Sequence of the second protein:
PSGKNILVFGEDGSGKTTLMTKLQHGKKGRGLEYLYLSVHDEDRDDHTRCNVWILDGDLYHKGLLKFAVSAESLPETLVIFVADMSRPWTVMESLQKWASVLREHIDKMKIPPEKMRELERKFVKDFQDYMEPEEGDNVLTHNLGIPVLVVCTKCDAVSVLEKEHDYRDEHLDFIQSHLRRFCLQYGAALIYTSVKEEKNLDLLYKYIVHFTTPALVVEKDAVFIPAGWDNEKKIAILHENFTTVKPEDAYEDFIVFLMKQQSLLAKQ

The following describes two proteins that form a bound complex.

Sequence of the first protein:
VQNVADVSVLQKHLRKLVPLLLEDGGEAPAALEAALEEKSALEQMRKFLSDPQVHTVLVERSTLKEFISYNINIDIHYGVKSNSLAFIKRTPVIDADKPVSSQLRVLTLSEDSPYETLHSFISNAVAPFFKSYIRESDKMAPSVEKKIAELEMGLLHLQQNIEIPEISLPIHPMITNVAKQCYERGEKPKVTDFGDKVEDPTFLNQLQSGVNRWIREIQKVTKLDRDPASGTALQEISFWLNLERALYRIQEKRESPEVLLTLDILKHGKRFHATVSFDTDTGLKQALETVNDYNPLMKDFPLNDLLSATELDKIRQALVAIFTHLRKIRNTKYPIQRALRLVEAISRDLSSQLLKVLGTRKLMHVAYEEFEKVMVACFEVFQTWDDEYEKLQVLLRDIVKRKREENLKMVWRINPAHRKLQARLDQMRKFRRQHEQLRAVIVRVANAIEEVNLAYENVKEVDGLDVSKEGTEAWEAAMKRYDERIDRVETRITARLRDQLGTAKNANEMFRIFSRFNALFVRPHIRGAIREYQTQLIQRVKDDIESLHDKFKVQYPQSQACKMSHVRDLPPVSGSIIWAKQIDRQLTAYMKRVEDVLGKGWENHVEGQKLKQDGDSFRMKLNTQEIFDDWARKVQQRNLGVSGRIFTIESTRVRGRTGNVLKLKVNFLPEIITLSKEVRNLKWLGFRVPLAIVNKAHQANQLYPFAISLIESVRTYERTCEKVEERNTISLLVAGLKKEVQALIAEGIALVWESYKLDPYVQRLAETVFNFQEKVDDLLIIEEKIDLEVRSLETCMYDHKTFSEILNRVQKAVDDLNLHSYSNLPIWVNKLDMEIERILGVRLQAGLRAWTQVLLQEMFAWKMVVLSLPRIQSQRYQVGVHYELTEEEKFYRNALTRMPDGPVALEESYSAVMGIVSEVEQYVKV

Contacts between the two chains:
Residue K1052 in the first protein is in contact with residue L89 in the second protein (closest heavy-atom distance 4.9 Å).
Residue I820 in the first protein is in contact with residue K372 in the second protein (closest heavy-atom distance 5.0 Å).
Residue A1039 in the first protein is in contact with residue G83 in the second protein (closest heavy-atom distance 3.3 Å).
Residue V1040 in the first protein interacts with residue G83 in the second protein (closest heavy-atom distance 3.1 Å).
Residue K1052 in the first protein interacts with residue Y88 in the second protein (closest heavy-atom distance 3.4 Å).
Residue V1047 in the first protein contacts residue E87 in the second protein (closest heavy-atom distance 4.0 Å).
Residue G1042 in the first protein contacts residue R84 in the second protein (closest heavy-atom distance 4.0 Å).
Residue I820 in the first protein is in contact with residue S368 in the second protein (closest heavy-atom distance 4.5 Å).
Residue I1043 in the first protein interacts with residue G85 in the second protein (closest heavy-atom distance 3.3 Å).
Residue K809 in the first protein interacts with residue V361 in the second protein (closest heavy-atom distance 3.3 Å).
Residue A817 in the first protein interacts with residue M364 in the second protein (closest heavy-atom distance 3.8 Å).
Residue Y1050 in the first protein interacts with residue L86 in the second protein (closest heavy-atom distance 4.6 Å).
Residue V1047 in the first protein is in contact with residue G85 in the second protein (closest heavy-atom distance 2.6 Å).
Residue N731 in the first protein interacts with residue V361 in the second protein (closest heavy-atom distance 4.8 Å).
Residue I1043 in the first protein contacts residue K82 in the second protein (closest heavy-atom distance 4.9 Å).
Residue A1039 in the first protein interacts with residue R84 in the second protein (closest heavy-atom distance 3.5 Å).
Residue M1041 in the first protein contacts residue R84 in the second protein (closest heavy-atom distance 4.7 Å).
Residue A817 in the first protein contacts residue S368 in the second protein (closest heavy-atom distance 3.7 Å).
Residue M991 in the first protein contacts residue F121 in the second protein (closest heavy-atom distance 4.9 Å).
Residue V1044 in the first protein contacts residue G85 in the second protein (closest heavy-atom distance 4.7 Å).
Residue Q813 in the first protein is in contact with residue M364 in the second protein (closest heavy-atom distance 3.5 Å).
Residue V1053 in the first protein contacts residue Y88 in the second protein (closest heavy-atom distance 2.9 Å).
Residue V1053 in the first protein is in contact with residue L89 in the second protein (closest heavy-atom distance 3.0 Å).
Residue Q813 in the first protein contacts residue K365 in the second protein (closest heavy-atom distance 3.9 Å).
Residue I820 in the first protein interacts with residue A371 in the second protein (closest heavy-atom distance 4.2 Å).
Residue V1051 in the first protein is in contact with residue Y88 in the second protein (closest heavy-atom distance 3.5 Å).
Residue A814 in the first protein contacts residue M364 in the second protein (closest heavy-atom distance 3.4 Å).
Residue A821 in the first protein contacts residue A371 in the second protein (closest heavy-atom distance 4.1 Å).
Residue A806 in the first protein interacts with residue V361 in the second protein (closest heavy-atom distance 3.1 Å).
Residue Y1050 in the first protein contacts residue E87 in the second protein (closest heavy-atom distance 5.0 Å).
Residue K810 in the first protein is in contact with residue F362 in the second protein (closest heavy-atom distance 4.7 Å).
Residue K810 in the first protein interacts with residue M364 in the second protein (closest heavy-atom distance 3.4 Å).
Residue Y1050 in the first protein interacts with residue Y88 in the second protein (closest heavy-atom distance 3.5 Å).
Residue Q813 in the first protein interacts with residue V361 in the second protein (closest heavy-atom distance 3.8 Å).
Residue V1040 in the first protein interacts with residue R84 in the second protein (closest heavy-atom distance 2.6 Å).
Residue I1043 in the first protein interacts with residue G83 in the second protein (closest heavy-atom distance 3.2 Å).
Residue K990 in the first protein contacts residue F121 in the second protein (closest heavy-atom distance 4.9 Å).
Residue I816 in the first protein contacts residue S368 in the second protein (closest heavy-atom distance 5.0 Å).
Residue Q813 in the first protein contacts residue S368 in the second protein (closest heavy-atom distance 4.9 Å).
Residue V1051 in the first protein is in contact with residue L86 in the second protein (closest heavy-atom distance 5.0 Å).
Residue L994 in the first protein is in contact with residue F121 in the second protein (closest heavy-atom distance 4.8 Å).
Residue V1053 in the first protein contacts residue Y90 in the second protein (closest heavy-atom distance 2.9 Å).
Residue I1043 in the first protein contacts residue R84 in the second protein (closest heavy-atom distance 1.6 Å).
Residue L733 in the first protein interacts with residue V361 in the second protein (closest heavy-atom distance 4.7 Å).
Residue V1044 in the first protein contacts residue R84 in the second protein (closest heavy-atom distance 2.4 Å).
Residue K810 in the first protein is in contact with residue V361 in the second protein (closest heavy-atom distance 3.2 Å).
Residue V1047 in the first protein is in contact with residue L86 in the second protein (closest heavy-atom distance 2.4 Å).